Interface contacts:
Residue V31 in the first protein interacts with residue G7 in the second protein (closest heavy-atom distance 3.9 Å).
Residue R35 in the first protein contacts residue L6 in the second protein (closest heavy-atom distance 4.6 Å).

The following describes two proteins that form a bound complex.

Sequence of the second protein:
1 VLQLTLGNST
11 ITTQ

Sequence of the first protein:
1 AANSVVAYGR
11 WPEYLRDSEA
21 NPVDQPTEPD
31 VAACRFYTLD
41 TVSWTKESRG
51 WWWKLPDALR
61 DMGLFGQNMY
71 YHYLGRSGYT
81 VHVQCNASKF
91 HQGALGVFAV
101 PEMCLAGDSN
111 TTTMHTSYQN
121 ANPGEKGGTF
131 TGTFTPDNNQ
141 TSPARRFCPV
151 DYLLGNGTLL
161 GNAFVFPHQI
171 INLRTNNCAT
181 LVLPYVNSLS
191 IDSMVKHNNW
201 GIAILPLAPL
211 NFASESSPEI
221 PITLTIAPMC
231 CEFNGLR